Sequence of protein 2:
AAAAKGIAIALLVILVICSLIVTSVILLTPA

The following describes two proteins that form a bound complex.

Sequence of protein 1:
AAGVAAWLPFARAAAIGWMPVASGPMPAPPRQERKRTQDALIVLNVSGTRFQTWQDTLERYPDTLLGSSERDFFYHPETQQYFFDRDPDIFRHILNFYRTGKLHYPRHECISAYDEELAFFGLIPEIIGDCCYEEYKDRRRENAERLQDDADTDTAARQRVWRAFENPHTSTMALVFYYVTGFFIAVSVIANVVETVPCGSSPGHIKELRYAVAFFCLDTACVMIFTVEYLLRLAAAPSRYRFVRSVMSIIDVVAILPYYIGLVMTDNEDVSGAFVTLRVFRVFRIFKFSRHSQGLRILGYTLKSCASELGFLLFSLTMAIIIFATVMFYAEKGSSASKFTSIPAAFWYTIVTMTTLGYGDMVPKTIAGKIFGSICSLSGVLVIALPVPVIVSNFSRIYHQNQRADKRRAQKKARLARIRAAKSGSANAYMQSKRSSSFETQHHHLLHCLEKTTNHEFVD

Residue-level contacts at the interface:
Residue Y188 in protein 1 is in contact with residue L11 in protein 2 (closest heavy-atom distance 3.7 Å).
Residue F193 in protein 1 interacts with residue L15 in protein 2 (closest heavy-atom distance 3.2 Å).
Residue L184 in protein 1 is in contact with residue A4 in protein 2 (closest heavy-atom distance 4.8 Å).
Residue V185 in protein 1 is in contact with residue I7 in protein 2 (closest heavy-atom distance 3.6 Å).
Residue F192 in protein 1 interacts with residue L15 in protein 2 (closest heavy-atom distance 3.5 Å).
Residue V185 in protein 1 contacts residue I14 in protein 2 (closest heavy-atom distance 3.7 Å).
Residue L231 in protein 1 interacts with residue V22 in protein 2 (closest heavy-atom distance 4.3 Å).
Residue S180 in protein 1 contacts residue I7 in protein 2 (closest heavy-atom distance 4.5 Å).
Residue F193 in protein 1 is in contact with residue C18 in protein 2 (closest heavy-atom distance 3.7 Å).
Residue C230 in protein 1 interacts with residue V22 in protein 2 (closest heavy-atom distance 4.8 Å).
Residue C230 in protein 1 is in contact with residue I26 in protein 2 (closest heavy-atom distance 3.6 Å).
Residue V185 in protein 1 contacts residue L11 in protein 2 (closest heavy-atom distance 3.6 Å).
Residue L184 in protein 1 contacts residue L11 in protein 2 (closest heavy-atom distance 4.2 Å).
Residue A227 in protein 1 interacts with residue I26 in protein 2 (closest heavy-atom distance 4.1 Å).
Residue T181 in protein 1 contacts residue I7 in protein 2 (closest heavy-atom distance 3.6 Å).
Residue Y188 in protein 1 contacts residue L15 in protein 2 (closest heavy-atom distance 4.8 Å).
Residue A234 in protein 1 interacts with residue V22 in protein 2 (closest heavy-atom distance 4.2 Å).
Residue V189 in protein 1 contacts residue L15 in protein 2 (closest heavy-atom distance 3.7 Å).